Sequence of protein 2:
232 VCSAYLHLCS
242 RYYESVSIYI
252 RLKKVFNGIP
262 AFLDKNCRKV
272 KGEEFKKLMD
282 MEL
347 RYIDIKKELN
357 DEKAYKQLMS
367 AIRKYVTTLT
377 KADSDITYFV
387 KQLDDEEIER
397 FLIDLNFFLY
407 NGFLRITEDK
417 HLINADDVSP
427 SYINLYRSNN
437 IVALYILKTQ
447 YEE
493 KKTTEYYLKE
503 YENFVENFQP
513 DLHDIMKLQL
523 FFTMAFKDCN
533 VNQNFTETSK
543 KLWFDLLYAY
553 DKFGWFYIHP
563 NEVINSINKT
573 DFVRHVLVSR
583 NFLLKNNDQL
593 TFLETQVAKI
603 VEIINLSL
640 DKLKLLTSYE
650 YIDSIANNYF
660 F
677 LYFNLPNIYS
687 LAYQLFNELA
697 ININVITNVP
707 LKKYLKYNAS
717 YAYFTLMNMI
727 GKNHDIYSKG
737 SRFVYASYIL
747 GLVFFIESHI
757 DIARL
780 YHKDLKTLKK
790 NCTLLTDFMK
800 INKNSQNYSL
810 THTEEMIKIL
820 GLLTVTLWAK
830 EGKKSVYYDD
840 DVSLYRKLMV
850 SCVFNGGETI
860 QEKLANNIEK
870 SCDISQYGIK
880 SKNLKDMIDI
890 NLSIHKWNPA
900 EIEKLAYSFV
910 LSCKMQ

Sequence of protein 1:
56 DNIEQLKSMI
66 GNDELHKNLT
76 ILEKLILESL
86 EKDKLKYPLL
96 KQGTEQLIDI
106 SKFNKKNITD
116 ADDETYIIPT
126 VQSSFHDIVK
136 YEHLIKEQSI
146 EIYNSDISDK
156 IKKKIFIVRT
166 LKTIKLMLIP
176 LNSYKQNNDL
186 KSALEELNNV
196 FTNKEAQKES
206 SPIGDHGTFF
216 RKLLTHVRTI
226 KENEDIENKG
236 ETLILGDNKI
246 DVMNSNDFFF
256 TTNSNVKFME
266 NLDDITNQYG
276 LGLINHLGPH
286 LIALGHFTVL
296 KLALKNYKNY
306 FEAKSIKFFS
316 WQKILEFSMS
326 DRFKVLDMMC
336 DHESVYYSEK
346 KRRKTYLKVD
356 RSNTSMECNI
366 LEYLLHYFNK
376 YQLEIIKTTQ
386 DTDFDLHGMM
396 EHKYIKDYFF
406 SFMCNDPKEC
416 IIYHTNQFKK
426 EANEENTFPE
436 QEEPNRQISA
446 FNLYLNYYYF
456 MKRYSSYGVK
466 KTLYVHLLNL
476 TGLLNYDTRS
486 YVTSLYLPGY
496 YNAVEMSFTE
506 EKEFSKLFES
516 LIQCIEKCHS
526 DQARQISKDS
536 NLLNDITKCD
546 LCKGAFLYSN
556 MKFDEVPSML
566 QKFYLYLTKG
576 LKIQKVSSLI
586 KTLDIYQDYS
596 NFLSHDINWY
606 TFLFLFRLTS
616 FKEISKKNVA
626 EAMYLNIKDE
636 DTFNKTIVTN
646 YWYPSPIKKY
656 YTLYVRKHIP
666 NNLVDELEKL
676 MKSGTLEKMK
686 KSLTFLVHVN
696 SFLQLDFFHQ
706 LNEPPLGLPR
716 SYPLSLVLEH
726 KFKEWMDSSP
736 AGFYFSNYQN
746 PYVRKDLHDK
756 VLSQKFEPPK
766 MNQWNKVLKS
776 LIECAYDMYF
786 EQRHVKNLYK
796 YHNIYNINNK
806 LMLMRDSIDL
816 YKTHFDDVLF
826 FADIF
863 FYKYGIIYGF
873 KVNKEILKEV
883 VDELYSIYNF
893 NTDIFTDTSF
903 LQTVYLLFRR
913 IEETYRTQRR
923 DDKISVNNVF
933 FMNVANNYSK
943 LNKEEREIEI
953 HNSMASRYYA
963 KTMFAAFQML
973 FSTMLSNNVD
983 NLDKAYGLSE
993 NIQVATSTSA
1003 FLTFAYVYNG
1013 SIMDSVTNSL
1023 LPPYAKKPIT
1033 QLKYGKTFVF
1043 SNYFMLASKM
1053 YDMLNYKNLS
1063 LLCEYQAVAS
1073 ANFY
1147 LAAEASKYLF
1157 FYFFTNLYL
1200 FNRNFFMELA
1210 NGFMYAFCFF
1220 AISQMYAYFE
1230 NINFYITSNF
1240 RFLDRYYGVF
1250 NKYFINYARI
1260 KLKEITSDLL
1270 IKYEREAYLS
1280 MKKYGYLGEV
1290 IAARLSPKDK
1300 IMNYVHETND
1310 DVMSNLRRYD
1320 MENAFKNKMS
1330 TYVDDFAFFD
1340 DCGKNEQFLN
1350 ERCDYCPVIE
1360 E

Residue-level contacts at the interface:
Residue N938 in protein 1 interacts with residue K587 in protein 2 (closest heavy-atom distance 3.4 Å).
Residue N707 in protein 1 interacts with residue R760 in protein 2 (closest heavy-atom distance 3.8 Å).
Residue N803 in protein 1 interacts with residue Q591 in protein 2 (closest heavy-atom distance 3.6 Å).
Residue F932 in protein 1 contacts residue V701 in protein 2 (closest heavy-atom distance 3.8 Å).
Residue E951 in protein 1 is in contact with residue L418 in protein 2 (closest heavy-atom distance 3.7 Å).
Residue R921 in protein 1 contacts residue R433 in protein 2 (closest heavy-atom distance 3.5 Å).
Residue Q699 in protein 1 contacts residue I697 in protein 2 (closest heavy-atom distance 3.5 Å).
Residue F702 in protein 1 is in contact with residue P706 in protein 2 (closest heavy-atom distance 3.7 Å).
Residue F932 in protein 1 contacts residue I697 in protein 2 (closest heavy-atom distance 3.9 Å).
Residue R788 in protein 1 interacts with residue W827 in protein 2 (closest heavy-atom distance 3.3 Å).
Residue T919 in protein 1 is in contact with residue D415 in protein 2 (closest heavy-atom distance 3.2 Å).
Residue F702 in protein 1 interacts with residue V705 in protein 2 (closest heavy-atom distance 3.7 Å).
Residue L793 in protein 1 is in contact with residue S686 in protein 2 (closest heavy-atom distance 3.7 Å).
Residue N929 in protein 1 is in contact with residue V701 in protein 2 (closest heavy-atom distance 3.8 Å).
Residue H789 in protein 1 is in contact with residue S686 in protein 2 (closest heavy-atom distance 3.8 Å).
Residue F933 in protein 1 is in contact with residue K587 in protein 2 (closest heavy-atom distance 3.6 Å).
Residue N801 in protein 1 contacts residue Q591 in protein 2 (closest heavy-atom distance 3.8 Å).
Residue F932 in protein 1 is in contact with residue N700 in protein 2 (closest heavy-atom distance 3.4 Å).
Residue Y796 in protein 1 contacts residue N680 in protein 2 (closest heavy-atom distance 2.9 Å).
Residue N930 in protein 1 interacts with residue V701 in protein 2 (closest heavy-atom distance 3.6 Å).
Residue L943 in protein 1 interacts with residue H417 in protein 2 (closest heavy-atom distance 3.5 Å).
Residue R715 in protein 1 interacts with residue L761 in protein 2 (closest heavy-atom distance 3.6 Å).
Residue F703 in protein 1 interacts with residue N700 in protein 2 (closest heavy-atom distance 3.1 Å).
Residue Q920 in protein 1 contacts residue E414 in protein 2 (closest heavy-atom distance 3.5 Å).
Residue P709 in protein 1 contacts residue A759 in protein 2 (closest heavy-atom distance 3.8 Å).
Residue L793 in protein 1 interacts with residue L687 in protein 2 (closest heavy-atom distance 3.6 Å).
Residue Q920 in protein 1 contacts residue N435 in protein 2 (closest heavy-atom distance 3.4 Å).
Residue R788 in protein 1 contacts residue L826 in protein 2 (closest heavy-atom distance 3.4 Å).
Residue H789 in protein 1 interacts with residue Y689 in protein 2 (closest heavy-atom distance 3.8 Å).
Residue R715 in protein 1 is in contact with residue R760 in protein 2 (closest heavy-atom distance 3.2 Å).
Residue I802 in protein 1 contacts residue Q591 in protein 2 (closest heavy-atom distance 3.9 Å).
Residue N792 in protein 1 contacts residue S686 in protein 2 (closest heavy-atom distance 3.4 Å).
Residue Q705 in protein 1 interacts with residue K708 in protein 2 (closest heavy-atom distance 3.5 Å).
Residue R921 in protein 1 contacts residue D423 in protein 2 (closest heavy-atom distance 3.6 Å).
Residue H789 in protein 1 contacts residue Q690 in protein 2 (closest heavy-atom distance 3.5 Å).
Residue E708 in protein 1 contacts residue Y689 in protein 2 (closest heavy-atom distance 3.8 Å).
Residue Y866 in protein 1 is in contact with residue P706 in protein 2 (closest heavy-atom distance 3.6 Å).
Residue F863 in protein 1 is in contact with residue N704 in protein 2 (closest heavy-atom distance 3.9 Å).
Residue N938 in protein 1 is in contact with residue R433 in protein 2 (closest heavy-atom distance 3.0 Å).
Residue Q699 in protein 1 is in contact with residue N693 in protein 2 (closest heavy-atom distance 3.5 Å).
Residue I926 in protein 1 interacts with residue K587 in protein 2 (closest heavy-atom distance 3.6 Å).
Residue L706 in protein 1 interacts with residue R760 in protein 2 (closest heavy-atom distance 3.7 Å).
Residue F933 in protein 1 interacts with residue N698 in protein 2 (closest heavy-atom distance 3.3 Å).
Residue N939 in protein 1 interacts with residue L418 in protein 2 (closest heavy-atom distance 2.9 Å).
Residue N803 in protein 1 is in contact with residue Q690 in protein 2 (closest heavy-atom distance 3.1 Å).
Residue D923 in protein 1 interacts with residue L586 in protein 2 (closest heavy-atom distance 3.8 Å).
Residue Q705 in protein 1 contacts residue R760 in protein 2 (closest heavy-atom distance 3.0 Å).
Residue R788 in protein 1 interacts with residue K829 in protein 2 (closest heavy-atom distance 3.4 Å).
Residue R921 in protein 1 interacts with residue I412 in protein 2 (closest heavy-atom distance 3.6 Å).
Residue N939 in protein 1 contacts residue N420 in protein 2 (closest heavy-atom distance 3.8 Å).
Residue N930 in protein 1 contacts residue T703 in protein 2 (closest heavy-atom distance 3.8 Å).
Residue F933 in protein 1 is in contact with residue N583 in protein 2 (closest heavy-atom distance 3.0 Å).
Residue Y800 in protein 1 is in contact with residue F594 in protein 2 (closest heavy-atom distance 3.8 Å).
Residue L706 in protein 1 interacts with residue N693 in protein 2 (closest heavy-atom distance 3.2 Å).
Residue Q920 in protein 1 is in contact with residue Y432 in protein 2 (closest heavy-atom distance 3.6 Å).
Residue R921 in protein 1 contacts residue I419 in protein 2 (closest heavy-atom distance 3.5 Å).
Residue N935 in protein 1 is in contact with residue K587 in protein 2 (closest heavy-atom distance 3.1 Å).
Residue D923 in protein 1 interacts with residue Y432 in protein 2 (closest heavy-atom distance 3.4 Å).
Residue R788 in protein 1 interacts with residue R845 in protein 2 (closest heavy-atom distance 3.6 Å).
Residue F703 in protein 1 contacts residue I697 in protein 2 (closest heavy-atom distance 3.7 Å).

These two protein chains interact to form a complex.